Sequence of the first protein:
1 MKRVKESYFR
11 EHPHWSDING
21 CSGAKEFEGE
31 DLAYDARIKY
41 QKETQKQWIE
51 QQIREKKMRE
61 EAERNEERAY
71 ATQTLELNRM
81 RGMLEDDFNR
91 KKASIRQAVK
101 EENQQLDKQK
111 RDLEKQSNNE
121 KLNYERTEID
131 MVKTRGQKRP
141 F

Sequence of the second protein:
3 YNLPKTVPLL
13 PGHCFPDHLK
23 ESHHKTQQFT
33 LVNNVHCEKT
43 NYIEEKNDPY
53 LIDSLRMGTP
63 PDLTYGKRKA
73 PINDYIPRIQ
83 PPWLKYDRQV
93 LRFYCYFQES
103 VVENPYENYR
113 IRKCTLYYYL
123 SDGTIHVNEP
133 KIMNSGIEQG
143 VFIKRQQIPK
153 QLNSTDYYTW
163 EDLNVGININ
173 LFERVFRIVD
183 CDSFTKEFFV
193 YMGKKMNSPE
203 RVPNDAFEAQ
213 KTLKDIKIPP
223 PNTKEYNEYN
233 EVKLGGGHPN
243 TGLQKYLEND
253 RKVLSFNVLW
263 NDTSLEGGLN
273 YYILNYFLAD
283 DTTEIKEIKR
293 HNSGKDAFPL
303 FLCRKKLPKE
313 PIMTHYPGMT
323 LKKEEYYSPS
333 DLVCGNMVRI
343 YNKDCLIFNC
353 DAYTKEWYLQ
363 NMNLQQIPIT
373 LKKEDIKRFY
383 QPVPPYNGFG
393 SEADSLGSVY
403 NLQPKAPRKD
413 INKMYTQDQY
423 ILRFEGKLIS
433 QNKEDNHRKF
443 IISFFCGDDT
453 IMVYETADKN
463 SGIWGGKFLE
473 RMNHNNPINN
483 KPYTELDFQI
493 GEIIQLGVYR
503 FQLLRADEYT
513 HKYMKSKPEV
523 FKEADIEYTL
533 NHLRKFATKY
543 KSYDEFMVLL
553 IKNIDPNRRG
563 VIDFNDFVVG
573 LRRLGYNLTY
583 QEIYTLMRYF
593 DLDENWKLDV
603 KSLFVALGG

The following describes two proteins that form a bound complex.

Contacts between the two chains:
Residue E47 in the second protein contacts residue M83 in the first protein (closest heavy-atom distance 3.7 Å).
Residue E47 in the second protein interacts with residue R90 in the first protein (closest heavy-atom distance 2.6 Å).
Residue L53 in the second protein is in contact with residue M83 in the first protein (closest heavy-atom distance 3.7 Å).
Residue E47 in the second protein is in contact with residue G82 in the first protein (closest heavy-atom distance 4.0 Å).
Residue N49 in the second protein interacts with residue R90 in the first protein (closest heavy-atom distance 4.3 Å).
Residue D50 in the second protein interacts with residue M83 in the first protein (closest heavy-atom distance 3.1 Å).
Residue N49 in the second protein interacts with residue D87 in the first protein (closest heavy-atom distance 4.1 Å).
Residue E47 in the second protein is in contact with residue M80 in the first protein (closest heavy-atom distance 4.8 Å).
Residue E46 in the second protein is in contact with residue R90 in the first protein (closest heavy-atom distance 4.6 Å).
Residue K48 in the second protein is in contact with residue R90 in the first protein (closest heavy-atom distance 3.0 Å).
Residue L53 in the second protein is in contact with residue D87 in the first protein (closest heavy-atom distance 3.4 Å).
Residue I45 in the second protein contacts residue D86 in the first protein (closest heavy-atom distance 4.7 Å).
Residue E47 in the second protein interacts with residue R79 in the first protein (closest heavy-atom distance 3.2 Å).
Residue Y52 in the second protein contacts residue M83 in the first protein (closest heavy-atom distance 4.5 Å).
Residue E47 in the second protein interacts with residue D86 in the first protein (closest heavy-atom distance 3.1 Å).
Residue E46 in the second protein interacts with residue D86 in the first protein (closest heavy-atom distance 3.1 Å).
Residue Y52 in the second protein interacts with residue M80 in the first protein (closest heavy-atom distance 3.6 Å).